Residue-level contacts at the interface:
Residue Y86 in protein 1 is in contact with residue N8 in protein 2 (closest heavy-atom distance 3.0 Å).
Residue E168 in protein 1 is in contact with residue K26 in protein 2 (closest heavy-atom distance 3.7 Å).
Residue G171 in protein 1 interacts with residue A33 in protein 2 (closest heavy-atom distance 4.6 Å).
Residue M79 in protein 1 interacts with residue R9 in protein 2 (closest heavy-atom distance 4.7 Å).
Residue M182 in protein 1 is in contact with residue Y40 in protein 2 (closest heavy-atom distance 3.9 Å).
Residue G82 in protein 1 interacts with residue R7 in protein 2 (closest heavy-atom distance 4.9 Å).
Residue Q105 in protein 1 contacts residue Y10 in protein 2 (closest heavy-atom distance 2.3 Å).
Residue F83 in protein 1 interacts with residue R9 in protein 2 (closest heavy-atom distance 3.5 Å).
Residue G178 in protein 1 interacts with residue W36 in protein 2 (closest heavy-atom distance 3.7 Å).
Residue Q105 in protein 1 is in contact with residue R14 in protein 2 (closest heavy-atom distance 2.3 Å).
Residue A81 in protein 1 interacts with residue N8 in protein 2 (closest heavy-atom distance 4.5 Å).
Residue S104 in protein 1 contacts residue Y10 in protein 2 (closest heavy-atom distance 3.5 Å).
Residue G82 in protein 1 is in contact with residue R9 in protein 2 (closest heavy-atom distance 3.4 Å).
Residue N185 in protein 1 contacts residue I44 in protein 2 (closest heavy-atom distance 5.0 Å).
Residue M79 in protein 1 interacts with residue Y10 in protein 2 (closest heavy-atom distance 3.4 Å).
Residue Y167 in protein 1 interacts with residue L27 in protein 2 (closest heavy-atom distance 3.4 Å).
Residue G171 in protein 1 interacts with residue G30 in protein 2 (closest heavy-atom distance 3.7 Å).
Residue L174 in protein 1 contacts residue F34 in protein 2 (closest heavy-atom distance 3.7 Å).
Residue T188 in protein 1 is in contact with residue R48 in protein 2 (closest heavy-atom distance 3.8 Å).
Residue E168 in protein 1 interacts with residue L27 in protein 2 (closest heavy-atom distance 4.4 Å).
Residue G102 in protein 1 interacts with residue Y10 in protein 2 (closest heavy-atom distance 3.9 Å).
Residue V80 in protein 1 is in contact with residue R9 in protein 2 (closest heavy-atom distance 3.7 Å).
Residue F175 in protein 1 is in contact with residue A32 in protein 2 (closest heavy-atom distance 4.1 Å).
Residue Y167 in protein 1 interacts with residue I31 in protein 2 (closest heavy-atom distance 3.5 Å).
Residue M182 in protein 1 interacts with residue W36 in protein 2 (closest heavy-atom distance 3.5 Å).
Residue Y181 in protein 1 contacts residue Y41 in protein 2 (closest heavy-atom distance 3.3 Å).
Residue I103 in protein 1 contacts residue Y10 in protein 2 (closest heavy-atom distance 2.5 Å).
Residue A172 in protein 1 interacts with residue F29 in protein 2 (closest heavy-atom distance 4.1 Å).
Residue Y167 in protein 1 interacts with residue G30 in protein 2 (closest heavy-atom distance 3.4 Å).
Residue F84 in protein 1 contacts residue N8 in protein 2 (closest heavy-atom distance 3.5 Å).
Residue A81 in protein 1 is in contact with residue Y10 in protein 2 (closest heavy-atom distance 3.8 Å).
Residue L174 in protein 1 is in contact with residue A33 in protein 2 (closest heavy-atom distance 4.0 Å).
Residue Y167 in protein 1 is in contact with residue K26 in protein 2 (closest heavy-atom distance 4.8 Å).
Residue T188 in protein 1 interacts with residue I44 in protein 2 (closest heavy-atom distance 4.2 Å).
Residue L113 in protein 1 is in contact with residue R14 in protein 2 (closest heavy-atom distance 4.7 Å).
Residue G82 in protein 1 interacts with residue Y10 in protein 2 (closest heavy-atom distance 4.5 Å).
Residue I103 in protein 1 contacts residue R14 in protein 2 (closest heavy-atom distance 4.4 Å).
Residue Y181 in protein 1 interacts with residue W36 in protein 2 (closest heavy-atom distance 4.1 Å).
Residue F175 in protein 1 contacts residue A33 in protein 2 (closest heavy-atom distance 4.1 Å).
Residue R164 in protein 1 interacts with residue R23 in protein 2 (closest heavy-atom distance 3.1 Å).
Residue G171 in protein 1 interacts with residue F29 in protein 2 (closest heavy-atom distance 3.8 Å).
Residue A81 in protein 1 is in contact with residue R9 in protein 2 (closest heavy-atom distance 4.0 Å).
Residue F84 in protein 1 contacts residue R7 in protein 2 (closest heavy-atom distance 3.2 Å).
Residue R164 in protein 1 interacts with residue L27 in protein 2 (closest heavy-atom distance 4.5 Å).
Residue N185 in protein 1 is in contact with residue Y40 in protein 2 (closest heavy-atom distance 3.4 Å).
Residue Y181 in protein 1 interacts with residue Y40 in protein 2 (closest heavy-atom distance 3.9 Å).
Residue Y186 in protein 1 contacts residue Y40 in protein 2 (closest heavy-atom distance 4.6 Å).
Residue N138 in protein 1 contacts residue N8 in protein 2 (closest heavy-atom distance 3.9 Å).
Residue F175 in protein 1 is in contact with residue F29 in protein 2 (closest heavy-atom distance 3.8 Å).
Residue L113 in protein 1 is in contact with residue Y10 in protein 2 (closest heavy-atom distance 4.4 Å).

Sequence of protein 2:
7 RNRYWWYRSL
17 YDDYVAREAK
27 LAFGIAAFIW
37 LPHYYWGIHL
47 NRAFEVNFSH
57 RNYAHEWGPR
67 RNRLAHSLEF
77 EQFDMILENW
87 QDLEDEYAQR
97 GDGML

This data describes a binding interaction between two proteins.

Sequence of protein 1:
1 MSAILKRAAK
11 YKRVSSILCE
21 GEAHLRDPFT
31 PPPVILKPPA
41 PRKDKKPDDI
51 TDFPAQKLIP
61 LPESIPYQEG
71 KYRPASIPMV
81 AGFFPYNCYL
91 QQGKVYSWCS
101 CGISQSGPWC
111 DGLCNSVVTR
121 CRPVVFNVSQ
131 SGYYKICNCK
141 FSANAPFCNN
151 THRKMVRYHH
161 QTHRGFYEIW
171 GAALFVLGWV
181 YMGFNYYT